Sequence of protein 1:
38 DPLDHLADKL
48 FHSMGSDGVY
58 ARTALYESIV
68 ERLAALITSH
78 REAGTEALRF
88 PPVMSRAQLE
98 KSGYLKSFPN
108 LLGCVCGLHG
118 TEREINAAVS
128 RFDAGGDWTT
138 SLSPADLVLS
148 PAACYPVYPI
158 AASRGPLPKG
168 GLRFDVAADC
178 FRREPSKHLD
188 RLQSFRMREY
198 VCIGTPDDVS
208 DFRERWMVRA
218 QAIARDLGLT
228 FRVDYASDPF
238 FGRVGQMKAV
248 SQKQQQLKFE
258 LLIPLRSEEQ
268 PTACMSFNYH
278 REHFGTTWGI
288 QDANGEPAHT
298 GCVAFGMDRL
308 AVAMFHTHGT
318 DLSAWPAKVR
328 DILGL

Sequence of protein 2:
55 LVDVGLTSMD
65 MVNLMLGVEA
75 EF

These two protein chains interact to form a complex.

Residue-level contacts at the interface:
Residue S248 in protein 1 is in contact with residue S62 in protein 2 (closest heavy-atom distance 3.2 Å).
Residue M244 in protein 1 is in contact with residue M69 in protein 2 (closest heavy-atom distance 4.1 Å).
Residue K245 in protein 1 contacts residue V66 in protein 2 (closest heavy-atom distance 3.9 Å).
Residue Q252 in protein 1 is in contact with residue S62 in protein 2 (closest heavy-atom distance 4.4 Å).
Residue Q252 in protein 1 interacts with residue T61 in protein 2 (closest heavy-atom distance 3.2 Å).
Residue S248 in protein 1 contacts residue L60 in protein 2 (closest heavy-atom distance 4.4 Å).
Residue V247 in protein 1 interacts with residue M65 in protein 2 (closest heavy-atom distance 4.8 Å).
Residue M244 in protein 1 interacts with residue V66 in protein 2 (closest heavy-atom distance 4.0 Å).
Residue Q251 in protein 1 contacts residue V56 in protein 2 (closest heavy-atom distance 3.9 Å).
Residue K245 in protein 1 contacts residue S62 in protein 2 (closest heavy-atom distance 4.6 Å).
Residue Q252 in protein 1 is in contact with residue V56 in protein 2 (closest heavy-atom distance 3.9 Å).
Residue R240 in protein 1 contacts residue M69 in protein 2 (closest heavy-atom distance 3.4 Å).
Residue R240 in protein 1 interacts with residue E73 in protein 2 (closest heavy-atom distance 4.1 Å).
Residue M244 in protein 1 contacts residue M65 in protein 2 (closest heavy-atom distance 3.7 Å).
Residue S248 in protein 1 interacts with residue M65 in protein 2 (closest heavy-atom distance 3.9 Å).
Residue S248 in protein 1 is in contact with residue T61 in protein 2 (closest heavy-atom distance 3.6 Å).
Residue Q252 in protein 1 is in contact with residue L60 in protein 2 (closest heavy-atom distance 3.4 Å).
Residue V241 in protein 1 interacts with residue V66 in protein 2 (closest heavy-atom distance 4.0 Å).
Residue Q251 in protein 1 interacts with residue M65 in protein 2 (closest heavy-atom distance 3.8 Å).